Sequence of protein 2:
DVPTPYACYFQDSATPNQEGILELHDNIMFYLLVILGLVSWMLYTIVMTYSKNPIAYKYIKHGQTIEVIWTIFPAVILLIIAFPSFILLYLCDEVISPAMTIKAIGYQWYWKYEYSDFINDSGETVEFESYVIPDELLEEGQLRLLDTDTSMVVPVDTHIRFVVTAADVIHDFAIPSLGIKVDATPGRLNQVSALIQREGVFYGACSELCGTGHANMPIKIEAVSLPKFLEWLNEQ

This data describes a binding interaction between two proteins.

Sequence of protein 1:
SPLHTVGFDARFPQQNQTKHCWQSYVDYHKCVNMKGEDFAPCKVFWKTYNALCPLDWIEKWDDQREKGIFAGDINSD

Contacts between the two chains:
Residue Q191 in protein 2 is in contact with residue Q20 in protein 1 (closest heavy-atom distance 3.1 Å).
Residue L189 in protein 2 is in contact with residue T23 in protein 1 (closest heavy-atom distance 3.7 Å).
Residue L189 in protein 2 contacts residue Q22 in protein 1 (closest heavy-atom distance 3.4 Å).
Residue V163 in protein 2 interacts with residue L57 in protein 1 (closest heavy-atom distance 3.8 Å).
Residue V182 in protein 2 interacts with residue Q20 in protein 1 (closest heavy-atom distance 3.8 Å).
Residue P155 in protein 2 interacts with residue L8 in protein 1 (closest heavy-atom distance 4.5 Å).
Residue K103 in protein 2 is in contact with residue A56 in protein 1 (closest heavy-atom distance 2.5 Å).
Residue G187 in protein 2 is in contact with residue W62 in protein 1 (closest heavy-atom distance 3.2 Å).
Residue D93 in protein 2 contacts residue Q20 in protein 1 (closest heavy-atom distance 4.5 Å).
Residue N190 in protein 2 contacts residue Q20 in protein 1 (closest heavy-atom distance 4.0 Å).
Residue E114 in protein 2 contacts residue P59 in protein 1 (closest heavy-atom distance 3.9 Å).
Residue D117 in protein 2 contacts residue T10 in protein 1 (closest heavy-atom distance 3.7 Å).
Residue T101 in protein 2 interacts with residue A56 in protein 1 (closest heavy-atom distance 3.6 Å).
Residue T101 in protein 2 is in contact with residue T10 in protein 1 (closest heavy-atom distance 3.4 Å).
Residue P98 in protein 2 interacts with residue G12 in protein 1 (closest heavy-atom distance 3.7 Å).
Residue D117 in protein 2 is in contact with residue H9 in protein 1 (closest heavy-atom distance 2.9 Å).
Residue T165 in protein 2 contacts residue W62 in protein 1 (closest heavy-atom distance 3.9 Å).
Residue R161 in protein 2 interacts with residue L57 in protein 1 (closest heavy-atom distance 4.7 Å).
Residue V95 in protein 2 contacts residue F13 in protein 1 (closest heavy-atom distance 3.2 Å).
Residue Y107 in protein 2 is in contact with residue D61 in protein 1 (closest heavy-atom distance 3.3 Å).
Residue S116 in protein 2 is in contact with residue A56 in protein 1 (closest heavy-atom distance 3.3 Å).
Residue L189 in protein 2 contacts residue N21 in protein 1 (closest heavy-atom distance 3.3 Å).
Residue P98 in protein 2 interacts with residue T10 in protein 1 (closest heavy-atom distance 2.4 Å).
Residue S97 in protein 2 contacts residue G12 in protein 1 (closest heavy-atom distance 4.4 Å).
Residue G187 in protein 2 is in contact with residue T23 in protein 1 (closest heavy-atom distance 4.1 Å).
Residue P186 in protein 2 contacts residue W62 in protein 1 (closest heavy-atom distance 3.9 Å).
Residue E114 in protein 2 contacts residue L60 in protein 1 (closest heavy-atom distance 3.3 Å).
Residue K103 in protein 2 is in contact with residue C58 in protein 1 (closest heavy-atom distance 3.3 Å).
Residue R161 in protein 2 contacts residue V11 in protein 1 (closest heavy-atom distance 4.2 Å).
Residue S97 in protein 2 contacts residue F13 in protein 1 (closest heavy-atom distance 4.7 Å).
Residue R161 in protein 2 interacts with residue F13 in protein 1 (closest heavy-atom distance 4.6 Å).
Residue F118 in protein 2 is in contact with residue S6 in protein 1 (closest heavy-atom distance 3.8 Å).
Residue T125 in protein 2 is in contact with residue L60 in protein 1 (closest heavy-atom distance 3.8 Å).
Residue L189 in protein 2 contacts residue P59 in protein 1 (closest heavy-atom distance 3.9 Å).
Residue L189 in protein 2 contacts residue C26 in protein 1 (closest heavy-atom distance 3.8 Å).
Residue E114 in protein 2 interacts with residue C58 in protein 1 (closest heavy-atom distance 3.9 Å).
Residue R188 in protein 2 interacts with residue W62 in protein 1 (closest heavy-atom distance 4.2 Å).
Residue L189 in protein 2 is in contact with residue W62 in protein 1 (closest heavy-atom distance 3.7 Å).
Residue L226 in protein 2 contacts residue L8 in protein 1 (closest heavy-atom distance 3.7 Å).
Residue K103 in protein 2 contacts residue L57 in protein 1 (closest heavy-atom distance 3.6 Å).
Residue E127 in protein 2 contacts residue L60 in protein 1 (closest heavy-atom distance 3.4 Å).
Residue K103 in protein 2 interacts with residue N55 in protein 1 (closest heavy-atom distance 4.0 Å).
Residue K103 in protein 2 is in contact with residue P59 in protein 1 (closest heavy-atom distance 3.7 Å).
Residue M100 in protein 2 interacts with residue L8 in protein 1 (closest heavy-atom distance 3.7 Å).
Residue R188 in protein 2 contacts residue N21 in protein 1 (closest heavy-atom distance 4.0 Å).
Residue F118 in protein 2 interacts with residue L8 in protein 1 (closest heavy-atom distance 3.6 Å).
Residue N190 in protein 2 interacts with residue N21 in protein 1 (closest heavy-atom distance 3.5 Å).
Residue T158 in protein 2 interacts with residue L8 in protein 1 (closest heavy-atom distance 4.5 Å).
Residue M100 in protein 2 interacts with residue T10 in protein 1 (closest heavy-atom distance 3.0 Å).
Residue R161 in protein 2 contacts residue G12 in protein 1 (closest heavy-atom distance 2.4 Å).
Residue A99 in protein 2 contacts residue T10 in protein 1 (closest heavy-atom distance 3.1 Å).
Residue A99 in protein 2 interacts with residue H9 in protein 1 (closest heavy-atom distance 3.7 Å).
Residue L189 in protein 2 is in contact with residue L57 in protein 1 (closest heavy-atom distance 3.6 Å).
Residue A99 in protein 2 interacts with residue L8 in protein 1 (closest heavy-atom distance 3.0 Å).
Residue R188 in protein 2 contacts residue T23 in protein 1 (closest heavy-atom distance 3.7 Å).
Residue Q191 in protein 2 contacts residue Q22 in protein 1 (closest heavy-atom distance 3.2 Å).
Residue T165 in protein 2 is in contact with residue P59 in protein 1 (closest heavy-atom distance 3.8 Å).
Residue S116 in protein 2 interacts with residue N55 in protein 1 (closest heavy-atom distance 2.8 Å).
Residue Q191 in protein 2 interacts with residue Q19 in protein 1 (closest heavy-atom distance 3.7 Å).
Residue I105 in protein 2 contacts residue P59 in protein 1 (closest heavy-atom distance 4.5 Å).